The following describes two proteins that form a bound complex.

Sequence of protein 2:
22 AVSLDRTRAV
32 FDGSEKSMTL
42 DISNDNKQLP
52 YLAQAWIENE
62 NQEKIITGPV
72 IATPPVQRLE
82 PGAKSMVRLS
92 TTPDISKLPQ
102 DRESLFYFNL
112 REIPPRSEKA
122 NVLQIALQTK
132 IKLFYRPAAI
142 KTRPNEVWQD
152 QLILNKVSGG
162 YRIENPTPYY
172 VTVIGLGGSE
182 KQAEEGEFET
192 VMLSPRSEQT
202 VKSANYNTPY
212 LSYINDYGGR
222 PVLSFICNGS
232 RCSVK

Interface contacts:
Residue F3 in protein 1 interacts with residue P115 in protein 2 (closest heavy-atom distance 3.5 Å).
Residue F3 in protein 1 is in contact with residue P51 in protein 2 (closest heavy-atom distance 4.1 Å).
Residue I16 in protein 1 contacts residue V77 in protein 2 (closest heavy-atom distance 4.0 Å).
Residue L28 in protein 1 contacts residue V77 in protein 2 (closest heavy-atom distance 4.0 Å).
Residue A761 in protein 1 is in contact with residue L99 in protein 2 (closest heavy-atom distance 4.3 Å).
Residue N4 in protein 1 contacts residue P116 in protein 2 (closest heavy-atom distance 3.0 Å).
Residue Q31 in protein 1 contacts residue T74 in protein 2 (closest heavy-atom distance 3.4 Å).
Residue F732 in protein 1 contacts residue D102 in protein 2 (closest heavy-atom distance 4.4 Å).
Residue G25 in protein 1 interacts with residue R79 in protein 2 (closest heavy-atom distance 3.5 Å).
Residue Y32 in protein 1 interacts with residue P75 in protein 2 (closest heavy-atom distance 3.6 Å).
Residue V1 in protein 1 contacts residue P116 in protein 2 (closest heavy-atom distance 3.8 Å).
Residue N4 in protein 1 interacts with residue I114 in protein 2 (closest heavy-atom distance 3.5 Å).
Residue L28 in protein 1 contacts residue P76 in protein 2 (closest heavy-atom distance 3.8 Å).
Residue L765 in protein 1 interacts with residue P100 in protein 2 (closest heavy-atom distance 3.8 Å).
Residue D9 in protein 1 is in contact with residue Q55 in protein 2 (closest heavy-atom distance 2.9 Å).
Residue F3 in protein 1 interacts with residue L53 in protein 2 (closest heavy-atom distance 3.6 Å).
Residue L765 in protein 1 contacts residue Q101 in protein 2 (closest heavy-atom distance 4.1 Å).
Residue G113 in protein 1 contacts residue K85 in protein 2 (closest heavy-atom distance 3.4 Å).
Residue L33 in protein 1 is in contact with residue R89 in protein 2 (closest heavy-atom distance 3.5 Å).
Residue G115 in protein 1 interacts with residue M87 in protein 2 (closest heavy-atom distance 3.7 Å).
Residue F3 in protein 1 contacts residue R79 in protein 2 (closest heavy-atom distance 4.2 Å).
Residue F21 in protein 1 interacts with residue R79 in protein 2 (closest heavy-atom distance 3.7 Å).
Residue F732 in protein 1 contacts residue A140 in protein 2 (closest heavy-atom distance 3.7 Å).
Residue T112 in protein 1 interacts with residue M87 in protein 2 (closest heavy-atom distance 3.7 Å).
Residue D9 in protein 1 contacts residue R112 in protein 2 (closest heavy-atom distance 4.3 Å).
Residue F21 in protein 1 contacts residue V77 in protein 2 (closest heavy-atom distance 3.7 Å).
Residue N4 in protein 1 is in contact with residue P115 in protein 2 (closest heavy-atom distance 3.0 Å).
Residue Y32 in protein 1 is in contact with residue T74 in protein 2 (closest heavy-atom distance 3.6 Å).
Residue F3 in protein 1 interacts with residue P116 in protein 2 (closest heavy-atom distance 3.5 Å).
Residue A114 in protein 1 is in contact with residue K85 in protein 2 (closest heavy-atom distance 4.4 Å).
Residue L33 in protein 1 interacts with residue S38 in protein 2 (closest heavy-atom distance 4.0 Å).
Residue T112 in protein 1 is in contact with residue S86 in protein 2 (closest heavy-atom distance 4.3 Å).
Residue W767 in protein 1 contacts residue A140 in protein 2 (closest heavy-atom distance 3.6 Å).
Residue G113 in protein 1 interacts with residue M87 in protein 2 (closest heavy-atom distance 3.6 Å).
Residue A761 in protein 1 is in contact with residue K98 in protein 2 (closest heavy-atom distance 3.2 Å).
Residue V1 in protein 1 is in contact with residue P51 in protein 2 (closest heavy-atom distance 4.2 Å).
Residue D9 in protein 1 is in contact with residue W57 in protein 2 (closest heavy-atom distance 4.4 Å).
Residue V760 in protein 1 interacts with residue K98 in protein 2 (closest heavy-atom distance 3.2 Å).
Residue F3 in protein 1 is in contact with residue Y52 in protein 2 (closest heavy-atom distance 4.1 Å).
Residue Q800 in protein 1 contacts residue R197 in protein 2 (closest heavy-atom distance 3.2 Å).
Residue D6 in protein 1 interacts with residue R117 in protein 2 (closest heavy-atom distance 2.9 Å).
Residue A761 in protein 1 interacts with residue S97 in protein 2 (closest heavy-atom distance 4.0 Å).
Residue V1 in protein 1 interacts with residue R79 in protein 2 (closest heavy-atom distance 3.9 Å).
Residue D798 in protein 1 contacts residue A140 in protein 2 (closest heavy-atom distance 4.1 Å).
Residue F3 in protein 1 is in contact with residue I114 in protein 2 (closest heavy-atom distance 3.2 Å).
Residue A10 in protein 1 interacts with residue K65 in protein 2 (closest heavy-atom distance 3.6 Å).
Residue T5 in protein 1 is in contact with residue R117 in protein 2 (closest heavy-atom distance 4.1 Å).
Residue S22 in protein 1 interacts with residue R79 in protein 2 (closest heavy-atom distance 2.5 Å).
Residue E2 in protein 1 interacts with residue P116 in protein 2 (closest heavy-atom distance 3.6 Å).
Residue K14 in protein 1 is in contact with residue K65 in protein 2 (closest heavy-atom distance 3.6 Å).
Residue F732 in protein 1 contacts residue Q101 in protein 2 (closest heavy-atom distance 4.3 Å).
Residue F21 in protein 1 interacts with residue L53 in protein 2 (closest heavy-atom distance 3.6 Å).
Residue E2 in protein 1 contacts residue R117 in protein 2 (closest heavy-atom distance 2.8 Å).
Residue T5 in protein 1 is in contact with residue I114 in protein 2 (closest heavy-atom distance 3.9 Å).
Residue N4 in protein 1 contacts residue R117 in protein 2 (closest heavy-atom distance 3.4 Å).
Residue F745 in protein 1 interacts with residue K98 in protein 2 (closest heavy-atom distance 3.4 Å).
Residue F3 in protein 1 contacts residue R117 in protein 2 (closest heavy-atom distance 2.7 Å).
Residue G113 in protein 1 is in contact with residue S86 in protein 2 (closest heavy-atom distance 3.4 Å).
Residue A114 in protein 1 contacts residue M87 in protein 2 (closest heavy-atom distance 3.8 Å).
Residue W767 in protein 1 interacts with residue A139 in protein 2 (closest heavy-atom distance 4.1 Å).

Sequence of protein 1:
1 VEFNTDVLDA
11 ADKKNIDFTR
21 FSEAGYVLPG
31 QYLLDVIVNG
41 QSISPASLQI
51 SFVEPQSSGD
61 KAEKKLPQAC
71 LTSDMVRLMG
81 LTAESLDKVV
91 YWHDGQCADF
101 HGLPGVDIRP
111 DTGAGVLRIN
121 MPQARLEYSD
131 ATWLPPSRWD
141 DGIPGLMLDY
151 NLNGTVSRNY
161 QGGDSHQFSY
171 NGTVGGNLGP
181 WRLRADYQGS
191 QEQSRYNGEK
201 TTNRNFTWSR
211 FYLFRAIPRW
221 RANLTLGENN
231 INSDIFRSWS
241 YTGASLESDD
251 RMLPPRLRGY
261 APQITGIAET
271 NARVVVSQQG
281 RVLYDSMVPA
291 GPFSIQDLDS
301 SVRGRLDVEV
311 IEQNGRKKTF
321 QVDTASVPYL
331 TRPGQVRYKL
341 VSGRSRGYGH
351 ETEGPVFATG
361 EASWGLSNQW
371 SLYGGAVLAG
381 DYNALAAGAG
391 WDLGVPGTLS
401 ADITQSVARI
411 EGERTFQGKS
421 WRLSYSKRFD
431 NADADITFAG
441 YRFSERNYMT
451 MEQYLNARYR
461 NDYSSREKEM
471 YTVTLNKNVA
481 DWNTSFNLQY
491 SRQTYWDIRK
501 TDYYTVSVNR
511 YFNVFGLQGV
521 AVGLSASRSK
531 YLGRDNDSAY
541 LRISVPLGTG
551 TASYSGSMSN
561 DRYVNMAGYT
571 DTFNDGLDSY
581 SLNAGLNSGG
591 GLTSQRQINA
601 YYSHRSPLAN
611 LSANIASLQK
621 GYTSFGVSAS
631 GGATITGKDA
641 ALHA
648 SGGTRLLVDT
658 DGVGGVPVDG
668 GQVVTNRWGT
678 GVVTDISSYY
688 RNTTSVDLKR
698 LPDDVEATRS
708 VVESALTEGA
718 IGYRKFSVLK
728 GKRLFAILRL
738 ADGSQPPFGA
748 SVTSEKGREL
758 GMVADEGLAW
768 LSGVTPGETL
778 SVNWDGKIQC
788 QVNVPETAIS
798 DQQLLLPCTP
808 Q